Sequence of the first protein:
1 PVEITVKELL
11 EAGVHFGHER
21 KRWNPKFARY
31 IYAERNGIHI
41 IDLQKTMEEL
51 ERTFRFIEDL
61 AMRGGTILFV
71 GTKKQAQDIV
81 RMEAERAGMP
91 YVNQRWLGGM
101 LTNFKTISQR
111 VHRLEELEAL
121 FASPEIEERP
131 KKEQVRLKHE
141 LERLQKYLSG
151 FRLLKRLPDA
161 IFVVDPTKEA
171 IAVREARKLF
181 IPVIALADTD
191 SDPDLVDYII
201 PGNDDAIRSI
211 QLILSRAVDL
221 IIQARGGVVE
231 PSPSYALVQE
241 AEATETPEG

Contacts between the two chains:
Residue F180 in the first protein is in contact with residue G71 in the second protein (closest heavy-atom distance 4.8 Å).
Residue K178 in the first protein is in contact with residue G71 in the second protein (closest heavy-atom distance 4.7 Å).
Residue R177 in the first protein interacts with residue G71 in the second protein (closest heavy-atom distance 4.9 Å).

The following describes two proteins that form a bound complex.

Sequence of the second protein:
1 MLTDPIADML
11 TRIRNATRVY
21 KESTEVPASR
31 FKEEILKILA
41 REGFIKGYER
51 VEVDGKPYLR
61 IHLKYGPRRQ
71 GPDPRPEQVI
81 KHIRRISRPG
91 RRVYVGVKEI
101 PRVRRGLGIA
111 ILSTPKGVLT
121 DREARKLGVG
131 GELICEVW